Interface contacts:
Residue I74 in protein 1 is in contact with residue S84 in protein 2 (closest heavy-atom distance 3.9 Å).
Residue R186 in protein 1 is in contact with residue V77 in protein 2 (closest heavy-atom distance 4.4 Å).
Residue P265 in protein 1 is in contact with residue L96 in protein 2 (closest heavy-atom distance 3.8 Å).
Residue F72 in protein 1 interacts with residue K80 in protein 2 (closest heavy-atom distance 3.9 Å).
Residue A267 in protein 1 is in contact with residue F94 in protein 2 (closest heavy-atom distance 4.6 Å).
Residue Y183 in protein 1 contacts residue R85 in protein 2 (closest heavy-atom distance 3.3 Å).
Residue V266 in protein 1 contacts residue A92 in protein 2 (closest heavy-atom distance 3.8 Å).
Residue L257 in protein 1 is in contact with residue V89 in protein 2 (closest heavy-atom distance 4.1 Å).
Residue V187 in protein 1 is in contact with residue R85 in protein 2 (closest heavy-atom distance 4.9 Å).
Residue L257 in protein 1 contacts residue T87 in protein 2 (closest heavy-atom distance 3.9 Å).
Residue V266 in protein 1 is in contact with residue G91 in protein 2 (closest heavy-atom distance 3.7 Å).
Residue E188 in protein 1 is in contact with residue R73 in protein 2 (closest heavy-atom distance 2.9 Å).
Residue L257 in protein 1 interacts with residue G86 in protein 2 (closest heavy-atom distance 4.9 Å).
Residue P265 in protein 1 interacts with residue F94 in protein 2 (closest heavy-atom distance 3.7 Å).
Residue I252 in protein 1 interacts with residue Q82 in protein 2 (closest heavy-atom distance 4.5 Å).
Residue V254 in protein 1 interacts with residue P75 in protein 2 (closest heavy-atom distance 3.7 Å).
Residue A267 in protein 1 is in contact with residue A92 in protein 2 (closest heavy-atom distance 3.8 Å).
Residue K262 in protein 1 interacts with residue Q102 in protein 2 (closest heavy-atom distance 3.4 Å).
Residue W264 in protein 1 interacts with residue Q102 in protein 2 (closest heavy-atom distance 4.3 Å).
Residue V245 in protein 1 interacts with residue P75 in protein 2 (closest heavy-atom distance 4.1 Å).
Residue G263 in protein 1 contacts residue Q102 in protein 2 (closest heavy-atom distance 3.4 Å).
Residue G253 in protein 1 contacts residue V77 in protein 2 (closest heavy-atom distance 2.9 Å).
Residue P265 in protein 1 interacts with residue A92 in protein 2 (closest heavy-atom distance 2.8 Å).
Residue W264 in protein 1 is in contact with residue P97 in protein 2 (closest heavy-atom distance 5.0 Å).
Residue P265 in protein 1 contacts residue Y95 in protein 2 (closest heavy-atom distance 3.7 Å).
Residue V254 in protein 1 contacts residue T87 in protein 2 (closest heavy-atom distance 4.5 Å).
Residue T249 in protein 1 contacts residue P75 in protein 2 (closest heavy-atom distance 4.3 Å).
Residue N256 in protein 1 contacts residue V89 in protein 2 (closest heavy-atom distance 3.6 Å).
Residue G253 in protein 1 contacts residue A76 in protein 2 (closest heavy-atom distance 3.4 Å).
Residue N256 in protein 1 is in contact with residue L88 in protein 2 (closest heavy-atom distance 3.4 Å).
Residue V254 in protein 1 interacts with residue R85 in protein 2 (closest heavy-atom distance 4.6 Å).
Residue P265 in protein 1 is in contact with residue G91 in protein 2 (closest heavy-atom distance 4.8 Å).
Residue N256 in protein 1 interacts with residue Q82 in protein 2 (closest heavy-atom distance 2.7 Å).
Residue F72 in protein 1 interacts with residue L83 in protein 2 (closest heavy-atom distance 4.1 Å).
Residue G263 in protein 1 interacts with residue L96 in protein 2 (closest heavy-atom distance 4.7 Å).
Residue Y260 in protein 1 is in contact with residue V89 in protein 2 (closest heavy-atom distance 4.4 Å).
Residue V266 in protein 1 is in contact with residue V89 in protein 2 (closest heavy-atom distance 4.0 Å).
Residue D255 in protein 1 is in contact with residue T87 in protein 2 (closest heavy-atom distance 3.3 Å).
Residue W264 in protein 1 is in contact with residue Y95 in protein 2 (closest heavy-atom distance 3.9 Å).
Residue A267 in protein 1 is in contact with residue G91 in protein 2 (closest heavy-atom distance 4.1 Å).
Residue A73 in protein 1 contacts residue L83 in protein 2 (closest heavy-atom distance 4.6 Å).
Residue R186 in protein 1 contacts residue A76 in protein 2 (closest heavy-atom distance 3.4 Å).
Residue G253 in protein 1 is in contact with residue Q82 in protein 2 (closest heavy-atom distance 2.5 Å).
Residue F72 in protein 1 interacts with residue Y79 in protein 2 (closest heavy-atom distance 4.5 Å).
Residue V259 in protein 1 is in contact with residue V89 in protein 2 (closest heavy-atom distance 4.7 Å).
Residue W264 in protein 1 interacts with residue L96 in protein 2 (closest heavy-atom distance 4.0 Å).
Residue D255 in protein 1 contacts residue Q82 in protein 2 (closest heavy-atom distance 4.5 Å).
Residue G253 in protein 1 interacts with residue P75 in protein 2 (closest heavy-atom distance 4.1 Å).
Residue Y183 in protein 1 is in contact with residue T87 in protein 2 (closest heavy-atom distance 4.2 Å).
Residue R186 in protein 1 interacts with residue P75 in protein 2 (closest heavy-atom distance 4.0 Å).
Residue V254 in protein 1 is in contact with residue A76 in protein 2 (closest heavy-atom distance 3.8 Å).
Residue V254 in protein 1 interacts with residue V77 in protein 2 (closest heavy-atom distance 3.8 Å).
Residue I74 in protein 1 contacts residue L83 in protein 2 (closest heavy-atom distance 4.1 Å).
Residue R186 in protein 1 contacts residue L74 in protein 2 (closest heavy-atom distance 3.1 Å).
Residue R186 in protein 1 interacts with residue R73 in protein 2 (closest heavy-atom distance 3.4 Å).
Residue V254 in protein 1 contacts residue Q82 in protein 2 (closest heavy-atom distance 3.6 Å).
Residue I74 in protein 1 is in contact with residue K80 in protein 2 (closest heavy-atom distance 4.1 Å).
Residue N256 in protein 1 is in contact with residue T87 in protein 2 (closest heavy-atom distance 3.4 Å).

This data describes a binding interaction between two proteins.

Sequence of protein 1:
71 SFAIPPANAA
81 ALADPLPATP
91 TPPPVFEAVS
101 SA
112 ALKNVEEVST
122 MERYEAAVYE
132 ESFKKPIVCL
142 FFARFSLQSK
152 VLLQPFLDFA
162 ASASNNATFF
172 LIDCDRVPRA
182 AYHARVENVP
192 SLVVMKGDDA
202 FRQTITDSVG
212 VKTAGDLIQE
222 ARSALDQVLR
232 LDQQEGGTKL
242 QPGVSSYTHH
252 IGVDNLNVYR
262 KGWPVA

Sequence of protein 2:
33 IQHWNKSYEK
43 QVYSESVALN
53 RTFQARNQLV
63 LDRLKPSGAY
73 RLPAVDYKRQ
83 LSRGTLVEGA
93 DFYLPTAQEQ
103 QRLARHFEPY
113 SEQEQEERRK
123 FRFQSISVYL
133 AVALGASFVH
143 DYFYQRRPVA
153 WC